Sequence of the first protein:
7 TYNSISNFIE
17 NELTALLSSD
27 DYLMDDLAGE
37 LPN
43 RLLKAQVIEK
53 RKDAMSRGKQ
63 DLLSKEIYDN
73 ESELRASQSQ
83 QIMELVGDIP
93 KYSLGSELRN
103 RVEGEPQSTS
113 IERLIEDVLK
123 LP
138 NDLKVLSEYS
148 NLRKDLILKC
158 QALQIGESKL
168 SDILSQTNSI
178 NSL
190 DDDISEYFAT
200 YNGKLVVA

Sequence of the second protein:
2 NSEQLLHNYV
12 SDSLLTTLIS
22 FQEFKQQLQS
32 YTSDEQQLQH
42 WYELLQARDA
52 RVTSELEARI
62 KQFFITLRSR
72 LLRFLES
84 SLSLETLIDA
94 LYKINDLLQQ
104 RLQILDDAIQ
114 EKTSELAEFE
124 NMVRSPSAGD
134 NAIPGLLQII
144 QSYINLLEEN

These two protein chains interact to form a complex.

Contacts between the two chains:
Residue D119 in the first protein contacts residue L94 in the second protein (closest heavy-atom distance 3.9 Å).
Residue Y8 in the first protein is in contact with residue R69 in the second protein (closest heavy-atom distance 3.4 Å).
Residue G202 in the first protein is in contact with residue L150 in the second protein (closest heavy-atom distance 3.7 Å).
Residue K122 in the first protein contacts residue T89 in the second protein (closest heavy-atom distance 3.8 Å).
Residue K61 in the first protein interacts with residue Y10 in the second protein (closest heavy-atom distance 3.6 Å).
Residue L22 in the first protein contacts residue W42 in the second protein (closest heavy-atom distance 4.0 Å).
Residue E73 in the first protein contacts residue I66 in the second protein (closest heavy-atom distance 3.8 Å).
Residue D119 in the first protein contacts residue A93 in the second protein (closest heavy-atom distance 3.2 Å).
Residue N201 in the first protein is in contact with residue E151 in the second protein (closest heavy-atom distance 4.1 Å).
Residue I15 in the first protein contacts residue E58 in the second protein (closest heavy-atom distance 3.4 Å).
Residue V205 in the first protein is in contact with residue N153 in the second protein (closest heavy-atom distance 3.9 Å).
Residue L123 in the first protein is in contact with residue S86 in the second protein (closest heavy-atom distance 3.8 Å).
Residue A198 in the first protein interacts with residue E151 in the second protein (closest heavy-atom distance 3.4 Å).
Residue D32 in the first protein contacts residue H41 in the second protein (closest heavy-atom distance 3.8 Å).
Residue R77 in the first protein contacts residue L73 in the second protein (closest heavy-atom distance 3.6 Å).
Residue N72 in the first protein is in contact with residue L6 in the second protein (closest heavy-atom distance 3.3 Å).
Residue E68 in the first protein interacts with residue L7 in the second protein (closest heavy-atom distance 4.0 Å).
Residue K54 in the first protein contacts residue W42 in the second protein (closest heavy-atom distance 3.5 Å).
Residue R43 in the first protein interacts with residue T33 in the second protein (closest heavy-atom distance 2.5 Å).
Residue N178 in the first protein contacts residue G132 in the second protein (closest heavy-atom distance 3.6 Å).
Residue L65 in the first protein is in contact with residue Y10 in the second protein (closest heavy-atom distance 3.1 Å).
Residue A198 in the first protein is in contact with residue I147 in the second protein (closest heavy-atom distance 3.8 Å).
Residue I15 in the first protein interacts with residue R49 in the second protein (closest heavy-atom distance 3.3 Å).
Residue T7 in the first protein contacts residue R69 in the second protein (closest heavy-atom distance 3.5 Å).
Residue L19 in the first protein is in contact with residue L46 in the second protein (closest heavy-atom distance 3.9 Å).
Residue K61 in the first protein contacts residue L15 in the second protein (closest heavy-atom distance 3.8 Å).
Residue E118 in the first protein is in contact with residue A93 in the second protein (closest heavy-atom distance 4.2 Å).
Residue L64 in the first protein contacts residue Y10 in the second protein (closest heavy-atom distance 3.4 Å).
Residue K61 in the first protein contacts residue T18 in the second protein (closest heavy-atom distance 3.0 Å).
Residue E68 in the first protein is in contact with residue L6 in the second protein (closest heavy-atom distance 4.0 Å).
Residue T7 in the first protein contacts residue F65 in the second protein (closest heavy-atom distance 3.2 Å).
Residue R115 in the first protein contacts residue L100 in the second protein (closest heavy-atom distance 3.3 Å).
Residue L22 in the first protein contacts residue L46 in the second protein (closest heavy-atom distance 4.3 Å).
Residue R43 in the first protein contacts residue D35 in the second protein (closest heavy-atom distance 3.0 Å).
Residue Y8 in the first protein interacts with residue F65 in the second protein (closest heavy-atom distance 3.6 Å).
Residue Q80 in the first protein contacts residue R74 in the second protein (closest heavy-atom distance 3.5 Å).
Residue E73 in the first protein interacts with residue R69 in the second protein (closest heavy-atom distance 4.2 Å).
Residue V206 in the first protein contacts residue N153 in the second protein (closest heavy-atom distance 3.4 Å).
Residue R115 in the first protein is in contact with residue I97 in the second protein (closest heavy-atom distance 3.3 Å).
Residue R43 in the first protein interacts with residue S31 in the second protein (closest heavy-atom distance 2.4 Å).
Residue G202 in the first protein is in contact with residue E151 in the second protein (closest heavy-atom distance 3.8 Å).
Residue R77 in the first protein contacts residue L76 in the second protein (closest heavy-atom distance 3.7 Å).
Residue K54 in the first protein contacts residue K26 in the second protein (closest heavy-atom distance 3.6 Å).
Residue I50 in the first protein contacts residue Q30 in the second protein (closest heavy-atom distance 3.3 Å).
Residue K54 in the first protein contacts residue F22 in the second protein (closest heavy-atom distance 3.5 Å).
Residue K122 in the first protein is in contact with residue S86 in the second protein (closest heavy-atom distance 2.4 Å).
Residue L22 in the first protein contacts residue L45 in the second protein (closest heavy-atom distance 3.7 Å).
Residue E68 in the first protein interacts with residue Y10 in the second protein (closest heavy-atom distance 3.4 Å).
Residue L123 in the first protein interacts with residue L87 in the second protein (closest heavy-atom distance 3.6 Å).
Residue S144 in the first protein contacts residue T89 in the second protein (closest heavy-atom distance 4.0 Å).
Residue Q80 in the first protein contacts residue L76 in the second protein (closest heavy-atom distance 4.3 Å).
Residue I84 in the first protein interacts with residue L76 in the second protein (closest heavy-atom distance 3.6 Å).
Residue N72 in the first protein contacts residue L7 in the second protein (closest heavy-atom distance 3.4 Å).
Residue K122 in the first protein interacts with residue L90 in the second protein (closest heavy-atom distance 3.2 Å).
Residue V205 in the first protein contacts residue E151 in the second protein (closest heavy-atom distance 3.7 Å).
Residue L23 in the first protein contacts residue W42 in the second protein (closest heavy-atom distance 3.5 Å).
Residue K151 in the first protein is in contact with residue K96 in the second protein (closest heavy-atom distance 4.2 Å).
Residue R115 in the first protein interacts with residue K96 in the second protein (closest heavy-atom distance 3.4 Å).
Residue R115 in the first protein contacts residue A93 in the second protein (closest heavy-atom distance 4.3 Å).
Residue K61 in the first protein is in contact with residue L19 in the second protein (closest heavy-atom distance 3.4 Å).